This data describes a binding interaction between two proteins.

Interface contacts:
Residue V42 in the first protein is in contact with residue P64 in the second protein (closest heavy-atom distance 4.2 Å).

Sequence of the first protein:
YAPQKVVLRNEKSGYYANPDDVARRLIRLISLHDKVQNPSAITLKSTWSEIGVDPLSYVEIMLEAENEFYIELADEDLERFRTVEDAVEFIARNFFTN

Sequence of the second protein:
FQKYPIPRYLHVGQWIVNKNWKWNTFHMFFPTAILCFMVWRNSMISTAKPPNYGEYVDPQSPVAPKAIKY